Interface contacts:
Residue V152 in the second protein is in contact with residue A7 in the first protein (closest heavy-atom distance 4.0 Å).
Residue V76 in the second protein interacts with residue T8 in the first protein (closest heavy-atom distance 3.5 Å).
Residue Y59 in the second protein is in contact with residue S1 in the first protein (closest heavy-atom distance 4.2 Å).
Residue K66 in the second protein interacts with residue L2 in the first protein (closest heavy-atom distance 2.9 Å).
Residue Y7 in the second protein interacts with residue S1 in the first protein (closest heavy-atom distance 2.2 Å).
Residue V67 in the second protein contacts residue L2 in the first protein (closest heavy-atom distance 3.7 Å).
Residue A69 in the second protein interacts with residue V6 in the first protein (closest heavy-atom distance 4.1 Å).
Residue H70 in the second protein interacts with residue L2 in the first protein (closest heavy-atom distance 4.0 Å).
Residue Y171 in the second protein interacts with residue S1 in the first protein (closest heavy-atom distance 3.5 Å).
Residue T80 in the second protein is in contact with residue L9 in the first protein (closest heavy-atom distance 4.3 Å).
Residue L156 in the second protein contacts residue Y3 in the first protein (closest heavy-atom distance 3.5 Å).
Residue E63 in the second protein contacts residue S1 in the first protein (closest heavy-atom distance 2.7 Å).
Residue Y159 in the second protein contacts residue L2 in the first protein (closest heavy-atom distance 3.4 Å).
Residue M45 in the second protein interacts with residue L2 in the first protein (closest heavy-atom distance 3.5 Å).
Residue R97 in the second protein contacts residue A7 in the first protein (closest heavy-atom distance 3.5 Å).
Residue Y159 in the second protein contacts residue Y3 in the first protein (closest heavy-atom distance 3.5 Å).
Residue V152 in the second protein interacts with residue Y3 in the first protein (closest heavy-atom distance 4.6 Å).
Residue Y159 in the second protein interacts with residue S1 in the first protein (closest heavy-atom distance 3.8 Å).
Residue M5 in the second protein contacts residue S1 in the first protein (closest heavy-atom distance 3.4 Å).
Residue Y116 in the second protein contacts residue L9 in the first protein (closest heavy-atom distance 4.3 Å).
Residue D77 in the second protein is in contact with residue T8 in the first protein (closest heavy-atom distance 3.5 Å).
Residue Q155 in the second protein interacts with residue T5 in the first protein (closest heavy-atom distance 3.7 Å).
Residue F9 in the second protein interacts with residue L2 in the first protein (closest heavy-atom distance 3.8 Å).
Residue K66 in the second protein contacts residue N4 in the first protein (closest heavy-atom distance 3.8 Å).
Residue H70 in the second protein interacts with residue V6 in the first protein (closest heavy-atom distance 4.1 Å).
Residue Y99 in the second protein contacts residue Y3 in the first protein (closest heavy-atom distance 3.0 Å).
Residue E63 in the second protein contacts residue L2 in the first protein (closest heavy-atom distance 3.4 Å).
Residue Y99 in the second protein interacts with residue L2 in the first protein (closest heavy-atom distance 3.6 Å).
Residue K66 in the second protein contacts residue Y3 in the first protein (closest heavy-atom distance 3.7 Å).
Residue T73 in the second protein contacts residue A7 in the first protein (closest heavy-atom distance 3.7 Å).
Residue W147 in the second protein contacts residue L9 in the first protein (closest heavy-atom distance 3.9 Å).
Residue W147 in the second protein contacts residue T8 in the first protein (closest heavy-atom distance 2.9 Å).
Residue K66 in the second protein contacts residue S1 in the first protein (closest heavy-atom distance 3.2 Å).
Residue R97 in the second protein contacts residue V6 in the first protein (closest heavy-atom distance 3.5 Å).
Residue T73 in the second protein is in contact with residue T8 in the first protein (closest heavy-atom distance 4.1 Å).
Residue Y7 in the second protein interacts with residue L2 in the first protein (closest heavy-atom distance 3.4 Å).
Residue K146 in the second protein is in contact with residue T8 in the first protein (closest heavy-atom distance 4.9 Å).
Residue L81 in the second protein interacts with residue L9 in the first protein (closest heavy-atom distance 3.6 Å).
Residue C164 in the second protein interacts with residue S1 in the first protein (closest heavy-atom distance 4.8 Å).
Residue H70 in the second protein contacts residue Y3 in the first protein (closest heavy-atom distance 3.3 Å).
Residue Y123 in the second protein interacts with residue L9 in the first protein (closest heavy-atom distance 4.0 Å).
Residue T163 in the second protein is in contact with residue S1 in the first protein (closest heavy-atom distance 4.8 Å).
Residue D77 in the second protein interacts with residue A7 in the first protein (closest heavy-atom distance 4.3 Å).
Residue T143 in the second protein contacts residue L9 in the first protein (closest heavy-atom distance 3.9 Å).
Residue A69 in the second protein is in contact with residue N4 in the first protein (closest heavy-atom distance 5.0 Å).
Residue T73 in the second protein interacts with residue V6 in the first protein (closest heavy-atom distance 3.6 Å).
Residue K146 in the second protein is in contact with residue L9 in the first protein (closest heavy-atom distance 2.9 Å).
Residue W167 in the second protein interacts with residue S1 in the first protein (closest heavy-atom distance 3.6 Å).
Residue D77 in the second protein is in contact with residue L9 in the first protein (closest heavy-atom distance 2.7 Å).
Residue Q155 in the second protein is in contact with residue Y3 in the first protein (closest heavy-atom distance 3.3 Å).
Residue W147 in the second protein is in contact with residue A7 in the first protein (closest heavy-atom distance 3.9 Å).
Residue Y84 in the second protein contacts residue L9 in the first protein (closest heavy-atom distance 3.5 Å).

Sequence of the second protein:
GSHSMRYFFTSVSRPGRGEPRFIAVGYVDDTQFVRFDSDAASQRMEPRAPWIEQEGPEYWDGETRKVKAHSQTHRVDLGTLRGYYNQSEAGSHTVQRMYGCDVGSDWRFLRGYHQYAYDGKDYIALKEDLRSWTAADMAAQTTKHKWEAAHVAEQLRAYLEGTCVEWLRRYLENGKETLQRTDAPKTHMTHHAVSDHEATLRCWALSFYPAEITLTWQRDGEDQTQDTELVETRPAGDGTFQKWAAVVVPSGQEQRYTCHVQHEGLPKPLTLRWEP

Sequence of the first protein:
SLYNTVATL

This data describes a binding interaction between two proteins.